This data describes a binding interaction between two proteins.

Sequence of protein 2:
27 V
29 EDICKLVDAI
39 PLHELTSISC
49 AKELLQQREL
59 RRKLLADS

Interface contacts:
Residue Q55 in protein 2 is in contact with residue V27 in protein 1 (closest heavy-atom distance 4.2 Å).
Residue L62 in protein 2 contacts residue L24 in protein 1 (closest heavy-atom distance 5.0 Å).
Residue Q55 in protein 2 is in contact with residue I31 in protein 1 (closest heavy-atom distance 4.2 Å).
Residue L52 in protein 2 interacts with residue L34 in protein 1 (closest heavy-atom distance 3.9 Å).

Sequence of protein 1:
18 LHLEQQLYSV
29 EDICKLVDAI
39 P